Contacts between the two chains:
Residue Q225 in protein 1 interacts with residue K255 in protein 2 (closest heavy-atom distance 3.5 Å).
Residue V211 in protein 1 contacts residue K248 in protein 2 (closest heavy-atom distance 2.8 Å).
Residue M52 in protein 1 interacts with residue R357 in protein 2 (closest heavy-atom distance 3.3 Å).
Residue T88 in protein 1 is in contact with residue K352 in protein 2 (closest heavy-atom distance 3.5 Å).
Residue A228 in protein 1 interacts with residue K248 in protein 2 (closest heavy-atom distance 3.0 Å).
Residue E61 in protein 1 interacts with residue R357 in protein 2 (closest heavy-atom distance 2.8 Å).
Residue G198 in protein 1 is in contact with residue Q480 in protein 2 (closest heavy-atom distance 3.4 Å).
Residue W466 in protein 1 contacts residue W485 in protein 2 (closest heavy-atom distance 3.4 Å).
Residue P89 in protein 1 is in contact with residue K352 in protein 2 (closest heavy-atom distance 3.1 Å).
Residue E227 in protein 1 is in contact with residue K255 in protein 2 (closest heavy-atom distance 3.5 Å).
Residue I91 in protein 1 contacts residue C353 in protein 2 (closest heavy-atom distance 3.2 Å).
Residue G90 in protein 1 contacts residue K352 in protein 2 (closest heavy-atom distance 2.8 Å).
Residue M234 in protein 1 contacts residue D481 in protein 2 (closest heavy-atom distance 2.9 Å).
Residue Y194 in protein 1 contacts residue F369 in protein 2 (closest heavy-atom distance 3.4 Å).
Residue T88 in protein 1 is in contact with residue A351 in protein 2 (closest heavy-atom distance 3.4 Å).
Residue P62 in protein 1 contacts residue R357 in protein 2 (closest heavy-atom distance 3.0 Å).
Residue M234 in protein 1 interacts with residue Q479 in protein 2 (closest heavy-atom distance 3.4 Å).
Residue E257 in protein 1 interacts with residue K255 in protein 2 (closest heavy-atom distance 2.9 Å).
Residue Q448 in protein 1 contacts residue T496 in protein 2 (closest heavy-atom distance 2.3 Å).
Residue T214 in protein 1 is in contact with residue R276 in protein 2 (closest heavy-atom distance 2.9 Å).
Residue T231 in protein 1 contacts residue E246 in protein 2 (closest heavy-atom distance 3.0 Å).
Residue F446 in protein 1 interacts with residue M492 in protein 2 (closest heavy-atom distance 3.3 Å).
Residue R215 in protein 1 interacts with residue R276 in protein 2 (closest heavy-atom distance 3.0 Å).
Residue G195 in protein 1 contacts residue W484 in protein 2 (closest heavy-atom distance 3.1 Å).
Residue Y253 in protein 1 interacts with residue K255 in protein 2 (closest heavy-atom distance 3.0 Å).
Residue R462 in protein 1 interacts with residue R497 in protein 2 (closest heavy-atom distance 3.1 Å).
Residue K217 in protein 1 contacts residue R276 in protein 2 (closest heavy-atom distance 3.4 Å).
Residue M230 in protein 1 interacts with residue K251 in protein 2 (closest heavy-atom distance 3.3 Å).
Residue C232 in protein 1 interacts with residue Q480 in protein 2 (closest heavy-atom distance 3.4 Å).
Residue Q448 in protein 1 interacts with residue Q499 in protein 2 (closest heavy-atom distance 2.9 Å).
Residue D451 in protein 1 contacts residue Q499 in protein 2 (closest heavy-atom distance 2.8 Å).
Residue L50 in protein 1 is in contact with residue Y362 in protein 2 (closest heavy-atom distance 3.4 Å).
Residue G195 in protein 1 contacts residue Q488 in protein 2 (closest heavy-atom distance 3.4 Å).
Residue D455 in protein 1 interacts with residue R504 in protein 2 (closest heavy-atom distance 3.4 Å).
Residue D237 in protein 1 contacts residue W485 in protein 2 (closest heavy-atom distance 3.1 Å).
Residue E512 in protein 1 is in contact with residue R507 in protein 2 (closest heavy-atom distance 2.6 Å).
Residue A93 in protein 1 interacts with residue G272 in protein 2 (closest heavy-atom distance 3.5 Å).
Residue N458 in protein 1 is in contact with residue T496 in protein 2 (closest heavy-atom distance 3.4 Å).
Residue D94 in protein 1 contacts residue R276 in protein 2 (closest heavy-atom distance 2.9 Å).
Residue H197 in protein 1 contacts residue Y362 in protein 2 (closest heavy-atom distance 3.1 Å).
Residue G235 in protein 1 is in contact with residue D481 in protein 2 (closest heavy-atom distance 3.2 Å).
Residue S454 in protein 1 contacts residue T496 in protein 2 (closest heavy-atom distance 3.4 Å).
Residue G195 in protein 1 is in contact with residue Q372 in protein 2 (closest heavy-atom distance 3.4 Å).
Residue T231 in protein 1 interacts with residue Q480 in protein 2 (closest heavy-atom distance 3.4 Å).
Residue T88 in protein 1 contacts residue H354 in protein 2 (closest heavy-atom distance 3.2 Å).
Residue F446 in protein 1 interacts with residue W484 in protein 2 (closest heavy-atom distance 3.3 Å).
Residue Y192 in protein 1 is in contact with residue Q379 in protein 2 (closest heavy-atom distance 2.4 Å).
Residue Y53 in protein 1 is in contact with residue R357 in protein 2 (closest heavy-atom distance 3.4 Å).
Residue E222 in protein 1 interacts with residue R276 in protein 2 (closest heavy-atom distance 2.8 Å).
Residue M449 in protein 1 is in contact with residue Q499 in protein 2 (closest heavy-atom distance 3.0 Å).
Residue Y394 in protein 1 contacts residue R507 in protein 2 (closest heavy-atom distance 3.4 Å).
Residue L50 in protein 1 is in contact with residue S365 in protein 2 (closest heavy-atom distance 3.3 Å).
Residue Y53 in protein 1 interacts with residue F358 in protein 2 (closest heavy-atom distance 3.2 Å).
Residue M445 in protein 1 is in contact with residue M493 in protein 2 (closest heavy-atom distance 3.4 Å).
Residue E501 in protein 1 contacts residue R504 in protein 2 (closest heavy-atom distance 3.1 Å).
Residue Y60 in protein 1 contacts residue R357 in protein 2 (closest heavy-atom distance 3.5 Å).
Residue Y194 in protein 1 contacts residue Q368 in protein 2 (closest heavy-atom distance 3.4 Å).
Residue A87 in protein 1 interacts with residue A351 in protein 2 (closest heavy-atom distance 2.9 Å).
Residue T231 in protein 1 interacts with residue Q479 in protein 2 (closest heavy-atom distance 2.9 Å).
Residue M49 in protein 1 interacts with residue S365 in protein 2 (closest heavy-atom distance 3.3 Å).

Sequence of protein 2:
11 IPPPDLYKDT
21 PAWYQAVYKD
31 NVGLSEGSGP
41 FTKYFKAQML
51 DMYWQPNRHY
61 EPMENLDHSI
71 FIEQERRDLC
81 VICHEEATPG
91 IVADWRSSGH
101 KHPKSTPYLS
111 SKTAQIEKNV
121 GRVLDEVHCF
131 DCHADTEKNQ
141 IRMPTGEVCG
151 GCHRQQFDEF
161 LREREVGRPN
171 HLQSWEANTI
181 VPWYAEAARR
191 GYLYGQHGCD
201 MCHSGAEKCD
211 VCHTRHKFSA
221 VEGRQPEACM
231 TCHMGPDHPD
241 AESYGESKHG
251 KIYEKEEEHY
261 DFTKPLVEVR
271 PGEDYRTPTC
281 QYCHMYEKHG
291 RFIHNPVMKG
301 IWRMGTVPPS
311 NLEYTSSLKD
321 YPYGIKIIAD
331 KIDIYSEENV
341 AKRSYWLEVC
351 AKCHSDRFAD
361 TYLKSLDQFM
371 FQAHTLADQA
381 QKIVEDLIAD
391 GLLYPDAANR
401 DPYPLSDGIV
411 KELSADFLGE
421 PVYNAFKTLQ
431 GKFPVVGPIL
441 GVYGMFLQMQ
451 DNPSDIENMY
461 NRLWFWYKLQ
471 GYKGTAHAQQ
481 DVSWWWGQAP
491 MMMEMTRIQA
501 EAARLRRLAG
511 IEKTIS

This data describes a binding interaction between two proteins.

Sequence of protein 1:
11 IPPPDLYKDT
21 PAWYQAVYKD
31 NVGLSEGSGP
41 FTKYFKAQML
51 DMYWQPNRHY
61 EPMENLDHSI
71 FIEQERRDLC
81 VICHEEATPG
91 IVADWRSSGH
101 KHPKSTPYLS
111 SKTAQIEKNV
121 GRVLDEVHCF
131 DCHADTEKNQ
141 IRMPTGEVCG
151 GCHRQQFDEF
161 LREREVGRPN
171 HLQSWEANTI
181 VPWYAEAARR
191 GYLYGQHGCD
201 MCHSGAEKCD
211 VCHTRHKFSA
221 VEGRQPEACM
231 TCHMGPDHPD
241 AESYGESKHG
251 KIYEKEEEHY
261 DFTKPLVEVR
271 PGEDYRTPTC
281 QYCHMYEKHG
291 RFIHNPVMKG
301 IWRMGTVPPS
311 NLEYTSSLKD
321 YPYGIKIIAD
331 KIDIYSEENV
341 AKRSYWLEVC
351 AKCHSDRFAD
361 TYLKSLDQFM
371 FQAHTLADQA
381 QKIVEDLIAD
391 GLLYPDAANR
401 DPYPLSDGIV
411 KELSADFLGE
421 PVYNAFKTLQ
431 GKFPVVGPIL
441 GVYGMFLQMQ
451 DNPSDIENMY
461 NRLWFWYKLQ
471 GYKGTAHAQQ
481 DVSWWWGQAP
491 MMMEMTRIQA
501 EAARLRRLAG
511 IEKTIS